Sequence of chain A:
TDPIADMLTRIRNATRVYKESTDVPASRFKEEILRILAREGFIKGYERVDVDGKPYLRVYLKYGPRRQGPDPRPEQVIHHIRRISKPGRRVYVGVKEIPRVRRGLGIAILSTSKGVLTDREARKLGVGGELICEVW

Interface contacts:
Residue H157 in chain B is in contact with residue P76 in chain A (closest heavy-atom distance 4.7 Å).
Residue E79 in chain B contacts residue R105 in chain A (closest heavy-atom distance 4.7 Å).
Residue R150 in chain B contacts residue E42 in chain A (closest heavy-atom distance 2.6 Å).
Residue H78 in chain B interacts with residue R105 in chain A (closest heavy-atom distance 3.6 Å).
Residue H157 in chain B is in contact with residue G66 in chain A (closest heavy-atom distance 4.7 Å).
Residue R150 in chain B contacts residue G43 in chain A (closest heavy-atom distance 3.0 Å).
Residue L151 in chain B contacts residue E42 in chain A (closest heavy-atom distance 4.6 Å).
Residue E149 in chain B interacts with residue G66 in chain A (closest heavy-atom distance 4.5 Å).

These two protein chains interact to form a complex.

Sequence of chain B:
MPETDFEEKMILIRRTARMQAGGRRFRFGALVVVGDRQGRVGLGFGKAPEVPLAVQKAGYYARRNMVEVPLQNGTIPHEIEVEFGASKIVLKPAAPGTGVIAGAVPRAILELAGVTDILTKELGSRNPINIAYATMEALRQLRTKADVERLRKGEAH